Contacts between the two chains:
Residue Q54 in protein 1 is in contact with residue S120 in protein 2 (closest heavy-atom distance 5.0 Å).
Residue T58 in protein 1 contacts residue G122 in protein 2 (closest heavy-atom distance 3.8 Å).
Residue T58 in protein 1 contacts residue F121 in protein 2 (closest heavy-atom distance 4.8 Å).

Sequence of protein 2:
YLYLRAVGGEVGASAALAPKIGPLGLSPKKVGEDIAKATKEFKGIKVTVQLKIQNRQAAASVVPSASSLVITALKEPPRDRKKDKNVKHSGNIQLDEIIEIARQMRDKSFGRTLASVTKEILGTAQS

Sequence of protein 1:
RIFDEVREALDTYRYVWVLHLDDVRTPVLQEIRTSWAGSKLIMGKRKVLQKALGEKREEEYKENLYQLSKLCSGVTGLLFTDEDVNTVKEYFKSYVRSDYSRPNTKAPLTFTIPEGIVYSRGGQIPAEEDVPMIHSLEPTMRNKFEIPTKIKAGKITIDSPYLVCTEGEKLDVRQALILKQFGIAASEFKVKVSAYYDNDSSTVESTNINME

This data describes a binding interaction between two proteins.